Interface contacts:
Residue Y145 in the second protein interacts with residue R9 in the first protein (closest heavy-atom distance 4.5 Å).
Residue Y339 in the second protein interacts with residue W37 in the first protein (closest heavy-atom distance 3.7 Å).
Residue D27 in the second protein contacts residue I30 in the first protein (closest heavy-atom distance 3.3 Å).
Residue S147 in the second protein contacts residue P21 in the first protein (closest heavy-atom distance 4.4 Å).
Residue L348 in the second protein interacts with residue V12 in the first protein (closest heavy-atom distance 3.8 Å).
Residue I343 in the second protein interacts with residue R26 in the first protein (closest heavy-atom distance 3.7 Å).
Residue Y171 in the second protein interacts with residue F5 in the first protein (closest heavy-atom distance 4.4 Å).
Residue F354 in the second protein contacts residue V12 in the first protein (closest heavy-atom distance 4.1 Å).
Residue E336 in the second protein is in contact with residue I30 in the first protein (closest heavy-atom distance 4.2 Å).
Residue M357 in the second protein contacts residue F5 in the first protein (closest heavy-atom distance 3.8 Å).
Residue M357 in the second protein interacts with residue V12 in the first protein (closest heavy-atom distance 4.6 Å).
Residue T150 in the second protein interacts with residue V16 in the first protein (closest heavy-atom distance 3.5 Å).
Residue P29 in the second protein is in contact with residue A33 in the first protein (closest heavy-atom distance 4.0 Å).
Residue P29 in the second protein interacts with residue W37 in the first protein (closest heavy-atom distance 3.2 Å).
Residue G148 in the second protein interacts with residue Q17 in the first protein (closest heavy-atom distance 3.8 Å).
Residue Q356 in the second protein contacts residue V8 in the first protein (closest heavy-atom distance 3.8 Å).
Residue E169 in the second protein is in contact with residue R9 in the first protein (closest heavy-atom distance 3.6 Å).
Residue G170 in the second protein interacts with residue R9 in the first protein (closest heavy-atom distance 3.3 Å).
Residue A28 in the second protein contacts residue A33 in the first protein (closest heavy-atom distance 4.5 Å).
Residue T150 in the second protein contacts residue M13 in the first protein (closest heavy-atom distance 3.8 Å).
Residue A146 in the second protein is in contact with residue P21 in the first protein (closest heavy-atom distance 3.8 Å).
Residue Y339 in the second protein contacts residue E34 in the first protein (closest heavy-atom distance 3.5 Å).
Residue P334 in the second protein interacts with residue H23 in the first protein (closest heavy-atom distance 4.0 Å).
Residue T150 in the second protein interacts with residue Q17 in the first protein (closest heavy-atom distance 2.6 Å).
Residue T353 in the second protein is in contact with residue Q11 in the first protein (closest heavy-atom distance 3.5 Å).
Residue T353 in the second protein contacts residue V8 in the first protein (closest heavy-atom distance 4.2 Å).
Residue R149 in the second protein interacts with residue V16 in the first protein (closest heavy-atom distance 3.9 Å).
Residue A146 in the second protein is in contact with residue R26 in the first protein (closest heavy-atom distance 3.0 Å).
Residue R30 in the second protein is in contact with residue W37 in the first protein (closest heavy-atom distance 2.6 Å).
Residue I347 in the second protein contacts residue L19 in the first protein (closest heavy-atom distance 3.6 Å).
Residue E169 in the second protein is in contact with residue M13 in the first protein (closest heavy-atom distance 3.2 Å).
Residue A28 in the second protein interacts with residue I30 in the first protein (closest heavy-atom distance 3.6 Å).
Residue G148 in the second protein is in contact with residue L19 in the first protein (closest heavy-atom distance 4.0 Å).
Residue G170 in the second protein interacts with residue M13 in the first protein (closest heavy-atom distance 3.7 Å).
Residue E336 in the second protein is in contact with residue H23 in the first protein (closest heavy-atom distance 3.9 Å).
Residue E336 in the second protein is in contact with residue R26 in the first protein (closest heavy-atom distance 2.9 Å).
Residue L351 in the second protein contacts residue A15 in the first protein (closest heavy-atom distance 3.7 Å).
Residue D27 in the second protein interacts with residue S25 in the first protein (closest heavy-atom distance 3.1 Å).
Residue D27 in the second protein contacts residue R26 in the first protein (closest heavy-atom distance 3.9 Å).
Residue P335 in the second protein interacts with residue V27 in the first protein (closest heavy-atom distance 4.0 Å).
Residue Y171 in the second protein is in contact with residue N6 in the first protein (closest heavy-atom distance 4.1 Å).
Residue I343 in the second protein is in contact with residue I30 in the first protein (closest heavy-atom distance 4.0 Å).
Residue Y145 in the second protein interacts with residue V16 in the first protein (closest heavy-atom distance 4.5 Å).
Residue D27 in the second protein interacts with residue A29 in the first protein (closest heavy-atom distance 4.0 Å).
Residue M357 in the second protein is in contact with residue R9 in the first protein (closest heavy-atom distance 4.2 Å).
Residue A31 in the second protein contacts residue W37 in the first protein (closest heavy-atom distance 3.8 Å).
Residue P335 in the second protein contacts residue H23 in the first protein (closest heavy-atom distance 3.9 Å).
Residue V32 in the second protein is in contact with residue W37 in the first protein (closest heavy-atom distance 3.5 Å).
Residue Y339 in the second protein interacts with residue I30 in the first protein (closest heavy-atom distance 3.5 Å).
Residue Y171 in the second protein contacts residue R9 in the first protein (closest heavy-atom distance 3.0 Å).
Residue K338 in the second protein interacts with residue E34 in the first protein (closest heavy-atom distance 3.4 Å).
Residue T353 in the second protein is in contact with residue V12 in the first protein (closest heavy-atom distance 3.1 Å).
Residue T353 in the second protein interacts with residue A15 in the first protein (closest heavy-atom distance 4.2 Å).
Residue M357 in the second protein contacts residue V8 in the first protein (closest heavy-atom distance 3.9 Å).
Residue A28 in the second protein interacts with residue A29 in the first protein (closest heavy-atom distance 3.4 Å).
Residue L351 in the second protein contacts residue V12 in the first protein (closest heavy-atom distance 3.9 Å).
Residue I347 in the second protein interacts with residue R26 in the first protein (closest heavy-atom distance 3.3 Å).
Residue G148 in the second protein interacts with residue V16 in the first protein (closest heavy-atom distance 3.1 Å).
Residue Y145 in the second protein contacts residue M13 in the first protein (closest heavy-atom distance 4.5 Å).
Residue L351 in the second protein interacts with residue V16 in the first protein (closest heavy-atom distance 3.5 Å).

The following describes two proteins that form a bound complex.

Sequence of the first protein:
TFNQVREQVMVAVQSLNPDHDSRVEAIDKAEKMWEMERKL

Sequence of the second protein:
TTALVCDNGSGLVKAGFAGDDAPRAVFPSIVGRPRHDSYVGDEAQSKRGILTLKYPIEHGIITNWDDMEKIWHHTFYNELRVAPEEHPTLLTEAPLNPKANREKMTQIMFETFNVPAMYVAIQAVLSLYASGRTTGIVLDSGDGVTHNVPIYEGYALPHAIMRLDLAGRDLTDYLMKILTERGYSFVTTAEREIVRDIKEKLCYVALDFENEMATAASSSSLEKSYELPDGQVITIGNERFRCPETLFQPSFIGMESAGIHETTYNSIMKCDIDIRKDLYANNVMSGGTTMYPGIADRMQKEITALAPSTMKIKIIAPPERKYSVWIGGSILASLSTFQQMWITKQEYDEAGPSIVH